Sequence of chain A:
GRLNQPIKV

These two protein chains interact to form a complex.

Sequence of chain B:
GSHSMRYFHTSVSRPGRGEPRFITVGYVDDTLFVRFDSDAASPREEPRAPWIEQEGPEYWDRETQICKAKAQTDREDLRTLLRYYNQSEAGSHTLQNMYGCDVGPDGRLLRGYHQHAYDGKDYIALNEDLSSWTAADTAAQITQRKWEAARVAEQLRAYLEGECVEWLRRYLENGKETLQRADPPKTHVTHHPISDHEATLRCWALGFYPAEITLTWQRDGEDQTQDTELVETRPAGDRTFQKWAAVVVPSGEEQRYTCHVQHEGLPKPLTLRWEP

Interface contacts:
Residue V25 in chain B interacts with residue R2 in chain A (closest heavy-atom distance 4.4 Å).
Residue E76 in chain B is in contact with residue K8 in chain A (closest heavy-atom distance 2.9 Å).
Residue T143 in chain B interacts with residue V9 in chain A (closest heavy-atom distance 2.7 Å).
Residue W147 in chain B interacts with residue K8 in chain A (closest heavy-atom distance 2.8 Å).
Residue Y159 in chain B contacts residue R2 in chain A (closest heavy-atom distance 3.7 Å).
Residue L81 in chain B interacts with residue V9 in chain A (closest heavy-atom distance 4.0 Å).
Residue Y84 in chain B is in contact with residue V9 in chain A (closest heavy-atom distance 2.7 Å).
Residue Y159 in chain B contacts residue G1 in chain A (closest heavy-atom distance 2.7 Å).
Residue W147 in chain B contacts residue I7 in chain A (closest heavy-atom distance 3.3 Å).
Residue I66 in chain B contacts residue L3 in chain A (closest heavy-atom distance 3.4 Å).
Residue D77 in chain B contacts residue V9 in chain A (closest heavy-atom distance 2.9 Å).
Residue M5 in chain B is in contact with residue G1 in chain A (closest heavy-atom distance 4.0 Å).
Residue V152 in chain B interacts with residue I7 in chain A (closest heavy-atom distance 3.9 Å).
Residue Y7 in chain B interacts with residue R2 in chain A (closest heavy-atom distance 3.5 Å).
Residue Y159 in chain B interacts with residue L3 in chain A (closest heavy-atom distance 3.5 Å).
Residue V152 in chain B interacts with residue Q5 in chain A (closest heavy-atom distance 3.4 Å).
Residue H114 in chain B contacts residue L3 in chain A (closest heavy-atom distance 4.3 Å).
Residue W147 in chain B contacts residue V9 in chain A (closest heavy-atom distance 4.1 Å).
Residue L156 in chain B contacts residue L3 in chain A (closest heavy-atom distance 3.6 Å).
Residue H116 in chain B interacts with residue V9 in chain A (closest heavy-atom distance 4.1 Å).
Residue C67 in chain B is in contact with residue R2 in chain A (closest heavy-atom distance 3.4 Å).
Residue Q155 in chain B contacts residue Q5 in chain A (closest heavy-atom distance 2.7 Å).
Residue T73 in chain B interacts with residue I7 in chain A (closest heavy-atom distance 4.3 Å).
Residue W167 in chain B is in contact with residue G1 in chain A (closest heavy-atom distance 3.2 Å).
Residue G26 in chain B is in contact with residue R2 in chain A (closest heavy-atom distance 4.5 Å).
Residue F33 in chain B is in contact with residue G1 in chain A (closest heavy-atom distance 5.0 Å).
Residue Y7 in chain B interacts with residue G1 in chain A (closest heavy-atom distance 2.9 Å).
Residue T143 in chain B is in contact with residue K8 in chain A (closest heavy-atom distance 4.8 Å).
Residue T73 in chain B contacts residue P6 in chain A (closest heavy-atom distance 4.9 Å).
Residue Y123 in chain B contacts residue V9 in chain A (closest heavy-atom distance 4.2 Å).
Residue E163 in chain B contacts residue R2 in chain A (closest heavy-atom distance 4.5 Å).
Residue H114 in chain B is in contact with residue I7 in chain A (closest heavy-atom distance 4.0 Å).
Residue Y171 in chain B contacts residue G1 in chain A (closest heavy-atom distance 2.7 Å).
Residue I66 in chain B contacts residue N4 in chain A (closest heavy-atom distance 3.7 Å).
Residue L156 in chain B contacts residue Q5 in chain A (closest heavy-atom distance 3.6 Å).
Residue E63 in chain B interacts with residue R2 in chain A (closest heavy-atom distance 2.9 Å).
Residue T80 in chain B is in contact with residue V9 in chain A (closest heavy-atom distance 3.8 Å).
Residue W167 in chain B contacts residue R2 in chain A (closest heavy-atom distance 4.9 Å).
Residue K146 in chain B interacts with residue K8 in chain A (closest heavy-atom distance 4.4 Å).
Residue K146 in chain B is in contact with residue V9 in chain A (closest heavy-atom distance 2.7 Å).
Residue D77 in chain B contacts residue K8 in chain A (closest heavy-atom distance 3.3 Å).
Residue L156 in chain B interacts with residue I7 in chain A (closest heavy-atom distance 3.7 Å).
Residue Y99 in chain B is in contact with residue R2 in chain A (closest heavy-atom distance 3.3 Å).
Residue Y99 in chain B is in contact with residue L3 in chain A (closest heavy-atom distance 2.9 Å).
Residue Y59 in chain B interacts with residue G1 in chain A (closest heavy-atom distance 4.2 Å).
Residue T73 in chain B contacts residue K8 in chain A (closest heavy-atom distance 4.0 Å).
Residue E45 in chain B is in contact with residue R2 in chain A (closest heavy-atom distance 2.7 Å).
Residue I142 in chain B interacts with residue V9 in chain A (closest heavy-atom distance 4.9 Å).
Residue H9 in chain B interacts with residue R2 in chain A (closest heavy-atom distance 3.4 Å).
Residue D77 in chain B contacts residue I7 in chain A (closest heavy-atom distance 4.0 Å).
Residue I66 in chain B is in contact with residue R2 in chain A (closest heavy-atom distance 3.9 Å).
Residue E63 in chain B interacts with residue G1 in chain A (closest heavy-atom distance 3.5 Å).
Residue V34 in chain B interacts with residue R2 in chain A (closest heavy-atom distance 4.1 Å).
Residue T24 in chain B is in contact with residue R2 in chain A (closest heavy-atom distance 2.9 Å).